Sequence of chain A:
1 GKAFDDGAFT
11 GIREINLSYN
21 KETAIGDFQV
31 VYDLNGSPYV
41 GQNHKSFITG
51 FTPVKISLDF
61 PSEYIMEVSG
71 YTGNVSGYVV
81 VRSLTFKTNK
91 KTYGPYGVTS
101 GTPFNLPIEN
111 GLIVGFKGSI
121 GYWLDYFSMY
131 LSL

Sequence of chain B:
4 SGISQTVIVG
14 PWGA

These two protein chains interact to form a complex.

Contacts between the two chains:
Residue K117 in chain A interacts with residue I11 in chain B (closest heavy-atom distance 4.4 Å).
Residue M129 in chain A is in contact with residue V12 in chain B (closest heavy-atom distance 2.8 Å).
Residue L131 in chain A is in contact with residue V10 in chain B (closest heavy-atom distance 2.9 Å).
Residue L106 in chain A interacts with residue V12 in chain B (closest heavy-atom distance 4.0 Å).
Residue L106 in chain A interacts with residue W15 in chain B (closest heavy-atom distance 4.2 Å).
Residue V81 in chain A contacts residue G16 in chain B (closest heavy-atom distance 4.3 Å).
Residue D125 in chain A is in contact with residue W15 in chain B (closest heavy-atom distance 4.3 Å).
Residue V79 in chain A contacts residue A17 in chain B (closest heavy-atom distance 3.2 Å).
Residue F127 in chain A is in contact with residue G13 in chain B (closest heavy-atom distance 4.3 Å).
Residue M129 in chain A contacts residue W15 in chain B (closest heavy-atom distance 3.6 Å).
Residue Y126 in chain A is in contact with residue W15 in chain B (closest heavy-atom distance 3.0 Å).
Residue D125 in chain A interacts with residue A17 in chain B (closest heavy-atom distance 2.9 Å).
Residue Y126 in chain A contacts residue A17 in chain B (closest heavy-atom distance 4.0 Å).
Residue S128 in chain A is in contact with residue P14 in chain B (closest heavy-atom distance 3.1 Å).
Residue Y126 in chain A is in contact with residue G16 in chain B (closest heavy-atom distance 4.0 Å).
Residue Y130 in chain A contacts residue V10 in chain B (closest heavy-atom distance 3.3 Å).
Residue T72 in chain A interacts with residue G16 in chain B (closest heavy-atom distance 3.4 Å).
Residue D125 in chain A interacts with residue G16 in chain B (closest heavy-atom distance 3.3 Å).
Residue V79 in chain A contacts residue G16 in chain B (closest heavy-atom distance 4.2 Å).
Residue V80 in chain A contacts residue A17 in chain B (closest heavy-atom distance 4.9 Å).
Residue Y126 in chain A is in contact with residue P14 in chain B (closest heavy-atom distance 4.0 Å).
Residue M129 in chain A is in contact with residue I11 in chain B (closest heavy-atom distance 3.4 Å).
Residue S128 in chain A interacts with residue I11 in chain B (closest heavy-atom distance 3.9 Å).
Residue S128 in chain A interacts with residue W15 in chain B (closest heavy-atom distance 4.8 Å).
Residue F127 in chain A interacts with residue P14 in chain B (closest heavy-atom distance 3.1 Å).
Residue M129 in chain A contacts residue V10 in chain B (closest heavy-atom distance 4.0 Å).
Residue Y130 in chain A contacts residue T9 in chain B (closest heavy-atom distance 3.7 Å).
Residue S128 in chain A contacts residue G13 in chain B (closest heavy-atom distance 3.6 Å).
Residue F127 in chain A interacts with residue W15 in chain B (closest heavy-atom distance 2.9 Å).
Residue S128 in chain A interacts with residue V12 in chain B (closest heavy-atom distance 3.2 Å).
Residue T72 in chain A interacts with residue W15 in chain B (closest heavy-atom distance 4.4 Å).
Residue V81 in chain A interacts with residue W15 in chain B (closest heavy-atom distance 4.0 Å).
Residue Y130 in chain A contacts residue I11 in chain B (closest heavy-atom distance 3.5 Å).
Residue V114 in chain A is in contact with residue T9 in chain B (closest heavy-atom distance 4.3 Å).
Residue L131 in chain A contacts residue T9 in chain B (closest heavy-atom distance 3.3 Å).
Residue A8 in chain A is in contact with residue T9 in chain B (closest heavy-atom distance 3.8 Å).
Residue F104 in chain A is in contact with residue W15 in chain B (closest heavy-atom distance 3.5 Å).
Residue V80 in chain A contacts residue G16 in chain B (closest heavy-atom distance 4.9 Å).
Residue L131 in chain A contacts residue I11 in chain B (closest heavy-atom distance 4.9 Å).
Residue F127 in chain A contacts residue V12 in chain B (closest heavy-atom distance 5.0 Å).
Residue L131 in chain A interacts with residue V12 in chain B (closest heavy-atom distance 3.8 Å).
Residue S132 in chain A contacts residue T9 in chain B (closest heavy-atom distance 4.4 Å).